Contacts between the two chains:
Residue M27 in the second protein is in contact with residue K28 in the first protein (closest heavy-atom distance 3.0 Å).
Residue L55 in the second protein contacts residue R56 in the first protein (closest heavy-atom distance 3.5 Å).
Residue I17 in the second protein contacts residue E16 in the first protein (closest heavy-atom distance 3.7 Å).
Residue Q52 in the second protein interacts with residue Q53 in the first protein (closest heavy-atom distance 3.0 Å).
Residue R56 in the second protein interacts with residue L55 in the first protein (closest heavy-atom distance 3.5 Å).
Residue L38 in the second protein contacts residue V35 in the first protein (closest heavy-atom distance 3.9 Å).
Residue C63 in the second protein interacts with residue C63 in the first protein (closest heavy-atom distance 2.0 Å).
Residue V34 in the second protein is in contact with residue V35 in the first protein (closest heavy-atom distance 3.8 Å).
Residue K28 in the second protein is in contact with residue M27 in the first protein (closest heavy-atom distance 3.0 Å).
Residue L38 in the second protein contacts residue K39 in the first protein (closest heavy-atom distance 3.9 Å).
Residue S31 in the second protein is in contact with residue S31 in the first protein (closest heavy-atom distance 2.9 Å).
Residue L66 in the second protein is in contact with residue L66 in the first protein (closest heavy-atom distance 3.7 Å).
Residue L13 in the second protein interacts with residue Y14 in the first protein (closest heavy-atom distance 3.4 Å).
Residue D48 in the second protein contacts residue L49 in the first protein (closest heavy-atom distance 3.5 Å).
Residue Q53 in the second protein interacts with residue Q52 in the first protein (closest heavy-atom distance 3.2 Å).
Residue Q52 in the second protein is in contact with residue L49 in the first protein (closest heavy-atom distance 3.6 Å).
Residue R56 in the second protein contacts residue R56 in the first protein (closest heavy-atom distance 3.7 Å).
Residue Y14 in the second protein contacts residue L13 in the first protein (closest heavy-atom distance 3.5 Å).
Residue C63 in the second protein is in contact with residue L66 in the first protein (closest heavy-atom distance 3.3 Å).
Residue L38 in the second protein is in contact with residue L38 in the first protein (closest heavy-atom distance 3.7 Å).
Residue V42 in the second protein contacts residue H41 in the first protein (closest heavy-atom distance 3.6 Å).
Residue Q23 in the second protein is in contact with residue L24 in the first protein (closest heavy-atom distance 3.0 Å).
Residue V42 in the second protein is in contact with residue L45 in the first protein (closest heavy-atom distance 3.7 Å).
Residue V35 in the second protein contacts residue L38 in the first protein (closest heavy-atom distance 3.7 Å).
Residue R56 in the second protein contacts residue Q52 in the first protein (closest heavy-atom distance 3.6 Å).
Residue K21 in the second protein interacts with residue E16 in the first protein (closest heavy-atom distance 3.9 Å).
Residue I17 in the second protein interacts with residue L20 in the first protein (closest heavy-atom distance 3.9 Å).
Residue M27 in the second protein interacts with residue L24 in the first protein (closest heavy-atom distance 3.5 Å).
Residue L70 in the second protein is in contact with residue E69 in the first protein (closest heavy-atom distance 3.1 Å).
Residue K6 in the second protein interacts with residue D7 in the first protein (closest heavy-atom distance 3.1 Å).
Residue E16 in the second protein interacts with residue K21 in the first protein (closest heavy-atom distance 3.3 Å).
Residue L13 in the second protein is in contact with residue L13 in the first protein (closest heavy-atom distance 3.9 Å).
Residue L49 in the second protein is in contact with residue L49 in the first protein (closest heavy-atom distance 3.3 Å).
Residue L70 in the second protein is in contact with residue L70 in the first protein (closest heavy-atom distance 3.1 Å).
Residue V42 in the second protein interacts with residue V42 in the first protein (closest heavy-atom distance 3.7 Å).
Residue Q52 in the second protein interacts with residue R56 in the first protein (closest heavy-atom distance 3.0 Å).
Residue Y14 in the second protein contacts residue L9 in the first protein (closest heavy-atom distance 3.6 Å).
Residue C63 in the second protein interacts with residue A59 in the first protein (closest heavy-atom distance 3.4 Å).
Residue L9 in the second protein interacts with residue Y14 in the first protein (closest heavy-atom distance 3.5 Å).
Residue L66 in the second protein is in contact with residue C63 in the first protein (closest heavy-atom distance 3.5 Å).
Residue L20 in the second protein is in contact with residue L20 in the first protein (closest heavy-atom distance 3.6 Å).
Residue K21 in the second protein interacts with residue L20 in the first protein (closest heavy-atom distance 3.9 Å).
Residue I17 in the second protein contacts residue L13 in the first protein (closest heavy-atom distance 3.8 Å).
Residue L20 in the second protein interacts with residue I17 in the first protein (closest heavy-atom distance 3.6 Å).
Residue L24 in the second protein is in contact with residue L24 in the first protein (closest heavy-atom distance 3.4 Å).
Residue L66 in the second protein contacts residue R67 in the first protein (closest heavy-atom distance 3.7 Å).
Residue C63 in the second protein contacts residue D62 in the first protein (closest heavy-atom distance 3.9 Å).
Residue L70 in the second protein interacts with residue L66 in the first protein (closest heavy-atom distance 3.8 Å).
Residue D4 in the second protein interacts with residue K6 in the first protein (closest heavy-atom distance 3.6 Å).
Residue D62 in the second protein contacts residue C63 in the first protein (closest heavy-atom distance 3.5 Å).
Residue I17 in the second protein is in contact with residue I17 in the first protein (closest heavy-atom distance 3.4 Å).
Residue L49 in the second protein contacts residue D48 in the first protein (closest heavy-atom distance 3.7 Å).
Residue I10 in the second protein is in contact with residue I10 in the first protein (closest heavy-atom distance 3.6 Å).
Residue L24 in the second protein interacts with residue Q23 in the first protein (closest heavy-atom distance 3.2 Å).
Residue K39 in the second protein contacts residue L38 in the first protein (closest heavy-atom distance 3.9 Å).
Residue L13 in the second protein is in contact with residue I10 in the first protein (closest heavy-atom distance 4.0 Å).
Residue D7 in the second protein is in contact with residue K6 in the first protein (closest heavy-atom distance 3.0 Å).
Residue M27 in the second protein contacts residue M27 in the first protein (closest heavy-atom distance 3.1 Å).
Residue E16 in the second protein is in contact with residue I17 in the first protein (closest heavy-atom distance 3.4 Å).
Residue A59 in the second protein contacts residue C63 in the first protein (closest heavy-atom distance 2.9 Å).

These two protein chains interact to form a complex.

Sequence of the first protein:
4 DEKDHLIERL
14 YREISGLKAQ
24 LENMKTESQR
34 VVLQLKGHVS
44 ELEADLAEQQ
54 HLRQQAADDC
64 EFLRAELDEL

Sequence of the second protein:
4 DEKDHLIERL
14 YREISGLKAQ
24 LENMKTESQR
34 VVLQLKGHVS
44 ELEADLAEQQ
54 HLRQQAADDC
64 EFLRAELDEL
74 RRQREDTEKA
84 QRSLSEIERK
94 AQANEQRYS